These two protein chains interact to form a complex.

Sequence of the second protein:
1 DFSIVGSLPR

Residue-level contacts at the interface:
Residue D10 in the first protein interacts with residue I4 in the second protein (closest heavy-atom distance 3.5 Å).
Residue M9 in the first protein interacts with residue I4 in the second protein (closest heavy-atom distance 3.5 Å).
Residue M394 in the first protein contacts residue S3 in the second protein (closest heavy-atom distance 3.9 Å).
Residue Y356 in the first protein interacts with residue I4 in the second protein (closest heavy-atom distance 2.7 Å).
Residue V410 in the first protein contacts residue P9 in the second protein (closest heavy-atom distance 3.3 Å).
Residue V410 in the first protein interacts with residue L8 in the second protein (closest heavy-atom distance 4.8 Å).
Residue K341 in the first protein contacts residue S7 in the second protein (closest heavy-atom distance 3.3 Å).
Residue V410 in the first protein is in contact with residue R10 in the second protein (closest heavy-atom distance 3.1 Å).
Residue M394 in the first protein interacts with residue V5 in the second protein (closest heavy-atom distance 4.1 Å).
Residue P397 in the first protein interacts with residue G6 in the second protein (closest heavy-atom distance 4.5 Å).
Residue D412 in the first protein contacts residue G6 in the second protein (closest heavy-atom distance 3.9 Å).
Residue M9 in the first protein interacts with residue V5 in the second protein (closest heavy-atom distance 3.6 Å).
Residue P337 in the first protein contacts residue I4 in the second protein (closest heavy-atom distance 4.1 Å).
Residue L395 in the first protein interacts with residue G6 in the second protein (closest heavy-atom distance 4.4 Å).
Residue L395 in the first protein interacts with residue V5 in the second protein (closest heavy-atom distance 5.0 Å).
Residue I339 in the first protein is in contact with residue I4 in the second protein (closest heavy-atom distance 4.6 Å).
Residue P396 in the first protein is in contact with residue S7 in the second protein (closest heavy-atom distance 3.8 Å).
Residue D412 in the first protein contacts residue S7 in the second protein (closest heavy-atom distance 3.1 Å).
Residue M394 in the first protein is in contact with residue I4 in the second protein (closest heavy-atom distance 3.3 Å).
Residue P397 in the first protein interacts with residue V5 in the second protein (closest heavy-atom distance 3.6 Å).
Residue I339 in the first protein is in contact with residue S3 in the second protein (closest heavy-atom distance 3.8 Å).
Residue Y402 in the first protein interacts with residue L8 in the second protein (closest heavy-atom distance 3.5 Å).
Residue P396 in the first protein is in contact with residue P9 in the second protein (closest heavy-atom distance 4.9 Å).
Residue Y356 in the first protein interacts with residue G6 in the second protein (closest heavy-atom distance 4.8 Å).
Residue L405 in the first protein interacts with residue P9 in the second protein (closest heavy-atom distance 3.4 Å).
Residue M394 in the first protein is in contact with residue G6 in the second protein (closest heavy-atom distance 3.2 Å).
Residue D10 in the first protein contacts residue S3 in the second protein (closest heavy-atom distance 3.4 Å).
Residue D10 in the first protein interacts with residue V5 in the second protein (closest heavy-atom distance 3.8 Å).
Residue R336 in the first protein is in contact with residue F2 in the second protein (closest heavy-atom distance 3.1 Å).
Residue P396 in the first protein interacts with residue G6 in the second protein (closest heavy-atom distance 3.5 Å).
Residue P354 in the first protein is in contact with residue V5 in the second protein (closest heavy-atom distance 4.0 Å).
Residue M394 in the first protein interacts with residue S7 in the second protein (closest heavy-atom distance 4.6 Å).
Residue P396 in the first protein contacts residue V5 in the second protein (closest heavy-atom distance 4.8 Å).
Residue Y402 in the first protein contacts residue P9 in the second protein (closest heavy-atom distance 4.0 Å).
Residue L350 in the first protein interacts with residue L8 in the second protein (closest heavy-atom distance 5.0 Å).
Residue P396 in the first protein interacts with residue L8 in the second protein (closest heavy-atom distance 3.7 Å).
Residue P397 in the first protein is in contact with residue L8 in the second protein (closest heavy-atom distance 4.8 Å).
Residue P337 in the first protein contacts residue F2 in the second protein (closest heavy-atom distance 3.9 Å).
Residue F13 in the first protein interacts with residue F2 in the second protein (closest heavy-atom distance 3.8 Å).
Residue E409 in the first protein contacts residue R10 in the second protein (closest heavy-atom distance 3.8 Å).
Residue D412 in the first protein interacts with residue V5 in the second protein (closest heavy-atom distance 4.5 Å).
Residue E409 in the first protein contacts residue P9 in the second protein (closest heavy-atom distance 3.5 Å).
Residue F13 in the first protein interacts with residue I4 in the second protein (closest heavy-atom distance 3.9 Å).
Residue Y356 in the first protein contacts residue V5 in the second protein (closest heavy-atom distance 3.8 Å).
Residue T399 in the first protein is in contact with residue L8 in the second protein (closest heavy-atom distance 4.7 Å).
Residue I339 in the first protein contacts residue F2 in the second protein (closest heavy-atom distance 3.8 Å).
Residue M414 in the first protein contacts residue I4 in the second protein (closest heavy-atom distance 3.4 Å).
Residue L320 in the first protein interacts with residue I4 in the second protein (closest heavy-atom distance 4.2 Å).

Sequence of the first protein:
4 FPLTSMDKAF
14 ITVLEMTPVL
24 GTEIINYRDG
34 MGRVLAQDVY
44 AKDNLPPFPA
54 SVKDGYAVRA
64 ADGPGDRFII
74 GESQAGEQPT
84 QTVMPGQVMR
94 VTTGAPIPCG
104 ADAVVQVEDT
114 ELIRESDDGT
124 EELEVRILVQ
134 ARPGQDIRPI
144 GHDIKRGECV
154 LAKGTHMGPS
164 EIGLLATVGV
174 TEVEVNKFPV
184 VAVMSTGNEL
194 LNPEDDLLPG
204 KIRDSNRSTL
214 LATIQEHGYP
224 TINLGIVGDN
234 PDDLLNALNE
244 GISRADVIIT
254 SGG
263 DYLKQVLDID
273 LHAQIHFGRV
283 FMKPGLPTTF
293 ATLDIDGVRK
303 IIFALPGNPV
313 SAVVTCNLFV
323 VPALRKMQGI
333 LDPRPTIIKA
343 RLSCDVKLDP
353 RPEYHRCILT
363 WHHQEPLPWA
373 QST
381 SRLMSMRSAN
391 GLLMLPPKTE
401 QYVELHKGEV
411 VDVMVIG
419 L